Sequence of protein 2:
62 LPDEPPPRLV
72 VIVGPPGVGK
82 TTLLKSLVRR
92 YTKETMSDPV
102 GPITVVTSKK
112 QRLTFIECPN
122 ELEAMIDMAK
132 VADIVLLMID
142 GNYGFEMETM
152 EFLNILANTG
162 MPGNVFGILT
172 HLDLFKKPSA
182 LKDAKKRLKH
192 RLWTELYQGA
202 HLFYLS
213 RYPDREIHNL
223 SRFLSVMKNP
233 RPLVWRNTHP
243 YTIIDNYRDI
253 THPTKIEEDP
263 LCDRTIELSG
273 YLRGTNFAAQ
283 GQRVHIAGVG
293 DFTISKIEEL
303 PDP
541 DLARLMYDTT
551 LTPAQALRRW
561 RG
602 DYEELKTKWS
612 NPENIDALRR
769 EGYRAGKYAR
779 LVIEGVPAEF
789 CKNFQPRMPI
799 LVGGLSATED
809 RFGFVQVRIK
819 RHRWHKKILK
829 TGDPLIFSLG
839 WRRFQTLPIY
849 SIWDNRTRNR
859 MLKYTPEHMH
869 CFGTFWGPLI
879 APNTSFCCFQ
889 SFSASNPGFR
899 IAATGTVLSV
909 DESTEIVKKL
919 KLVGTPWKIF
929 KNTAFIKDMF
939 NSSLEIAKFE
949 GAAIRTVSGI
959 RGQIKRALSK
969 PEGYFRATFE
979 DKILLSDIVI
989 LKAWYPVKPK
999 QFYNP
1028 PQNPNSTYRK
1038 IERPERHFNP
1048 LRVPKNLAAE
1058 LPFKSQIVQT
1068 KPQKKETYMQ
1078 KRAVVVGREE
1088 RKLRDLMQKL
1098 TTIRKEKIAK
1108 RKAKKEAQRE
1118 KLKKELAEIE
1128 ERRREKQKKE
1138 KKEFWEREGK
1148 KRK

Interface contacts:
Residue F1060 in protein 2 contacts residue R70 in protein 1 (closest heavy-atom distance 3.3 Å).
Residue Q1070 in protein 2 interacts with residue N93 in protein 1 (closest heavy-atom distance 3.4 Å).
Residue D979 in protein 2 interacts with residue Y34 in protein 1 (closest heavy-atom distance 3.3 Å).
Residue S984 in protein 2 contacts residue I27 in protein 1 (closest heavy-atom distance 3.1 Å).
Residue Q1066 in protein 2 interacts with residue D88 in protein 1 (closest heavy-atom distance 3.5 Å).
Residue Y1075 in protein 2 contacts residue K105 in protein 1 (closest heavy-atom distance 3.3 Å).
Residue R1043 in protein 2 contacts residue D33 in protein 1 (closest heavy-atom distance 3.6 Å).
Residue Q1066 in protein 2 interacts with residue V87 in protein 1 (closest heavy-atom distance 3.0 Å).
Residue I1038 in protein 2 is in contact with residue E15 in protein 1 (closest heavy-atom distance 3.4 Å).
Residue N1046 in protein 2 contacts residue K44 in protein 1 (closest heavy-atom distance 3.3 Å).
Residue R1040 in protein 2 interacts with residue K30 in protein 1 (closest heavy-atom distance 3.6 Å).
Residue K919 in protein 2 is in contact with residue R16 in protein 1 (closest heavy-atom distance 3.5 Å).
Residue Q1063 in protein 2 is in contact with residue R70 in protein 1 (closest heavy-atom distance 2.3 Å).
Residue S984 in protein 2 is in contact with residue Q18 in protein 1 (closest heavy-atom distance 3.0 Å).
Residue D985 in protein 2 contacts residue R22 in protein 1 (closest heavy-atom distance 2.7 Å).
Residue S984 in protein 2 is in contact with residue R22 in protein 1 (closest heavy-atom distance 3.4 Å).
Residue R1079 in protein 2 contacts residue L104 in protein 1 (closest heavy-atom distance 3.4 Å).
Residue F1045 in protein 2 contacts residue D40 in protein 1 (closest heavy-atom distance 3.6 Å).
Residue Q1070 in protein 2 contacts residue R91 in protein 1 (closest heavy-atom distance 3.5 Å).
Residue T923 in protein 2 is in contact with residue R22 in protein 1 (closest heavy-atom distance 2.5 Å).
Residue Y1035 in protein 2 is in contact with residue K14 in protein 1 (closest heavy-atom distance 3.6 Å).
Residue V1065 in protein 2 contacts residue V87 in protein 1 (closest heavy-atom distance 3.3 Å).
Residue P1041 in protein 2 interacts with residue I27 in protein 1 (closest heavy-atom distance 3.7 Å).
Residue Q1063 in protein 2 contacts residue V87 in protein 1 (closest heavy-atom distance 3.5 Å).
Residue I1064 in protein 2 interacts with residue T86 in protein 1 (closest heavy-atom distance 3.3 Å).
Residue R1079 in protein 2 interacts with residue Q107 in protein 1 (closest heavy-atom distance 2.4 Å).
Residue A1055 in protein 2 is in contact with residue G85 in protein 1 (closest heavy-atom distance 3.1 Å).
Residue R1036 in protein 2 interacts with residue Q18 in protein 1 (closest heavy-atom distance 2.5 Å).
Residue P1059 in protein 2 is in contact with residue K54 in protein 1 (closest heavy-atom distance 3.6 Å).
Residue S956 in protein 2 contacts residue K30 in protein 1 (closest heavy-atom distance 3.2 Å).
Residue I958 in protein 2 contacts residue Y34 in protein 1 (closest heavy-atom distance 3.4 Å).
Residue L982 in protein 2 contacts residue R37 in protein 1 (closest heavy-atom distance 3.4 Å).
Residue F1045 in protein 2 is in contact with residue R37 in protein 1 (closest heavy-atom distance 3.5 Å).
Residue L983 in protein 2 interacts with residue R22 in protein 1 (closest heavy-atom distance 2.9 Å).
Residue I981 in protein 2 interacts with residue R37 in protein 1 (closest heavy-atom distance 3.6 Å).
Residue P1059 in protein 2 interacts with residue R58 in protein 1 (closest heavy-atom distance 3.7 Å).
Residue E1057 in protein 2 contacts residue A55 in protein 1 (closest heavy-atom distance 3.3 Å).
Residue S956 in protein 2 contacts residue K31 in protein 1 (closest heavy-atom distance 3.7 Å).
Residue K1052 in protein 2 interacts with residue G85 in protein 1 (closest heavy-atom distance 3.3 Å).
Residue N1032 in protein 2 is in contact with residue P19 in protein 1 (closest heavy-atom distance 3.4 Å).
Residue P1059 in protein 2 interacts with residue E62 in protein 1 (closest heavy-atom distance 3.6 Å).
Residue I986 in protein 2 is in contact with residue L28 in protein 1 (closest heavy-atom distance 3.7 Å).
Residue S984 in protein 2 contacts residue L28 in protein 1 (closest heavy-atom distance 3.2 Å).
Residue E1057 in protein 2 contacts residue R58 in protein 1 (closest heavy-atom distance 2.9 Å).
Residue P1069 in protein 2 contacts residue R91 in protein 1 (closest heavy-atom distance 3.4 Å).
Residue A1056 in protein 2 is in contact with residue G85 in protein 1 (closest heavy-atom distance 3.5 Å).
Residue F1045 in protein 2 contacts residue L36 in protein 1 (closest heavy-atom distance 3.5 Å).
Residue N1032 in protein 2 is in contact with residue L20 in protein 1 (closest heavy-atom distance 3.4 Å).
Residue S956 in protein 2 interacts with residue E29 in protein 1 (closest heavy-atom distance 2.7 Å).
Residue K1068 in protein 2 is in contact with residue R91 in protein 1 (closest heavy-atom distance 2.6 Å).
Residue L983 in protein 2 contacts residue L25 in protein 1 (closest heavy-atom distance 3.6 Å).
Residue V955 in protein 2 is in contact with residue K30 in protein 1 (closest heavy-atom distance 3.0 Å).
Residue R1040 in protein 2 contacts residue K32 in protein 1 (closest heavy-atom distance 3.4 Å).
Residue I986 in protein 2 contacts residue R22 in protein 1 (closest heavy-atom distance 3.3 Å).
Residue F1060 in protein 2 is in contact with residue E62 in protein 1 (closest heavy-atom distance 3.2 Å).
Residue F1060 in protein 2 interacts with residue Y64 in protein 1 (closest heavy-atom distance 3.4 Å).
Residue I1064 in protein 2 interacts with residue V87 in protein 1 (closest heavy-atom distance 2.8 Å).
Residue Y1035 in protein 2 interacts with residue R16 in protein 1 (closest heavy-atom distance 3.6 Å).
Residue K1061 in protein 2 contacts residue Y64 in protein 1 (closest heavy-atom distance 3.5 Å).
Residue K980 in protein 2 contacts residue R37 in protein 1 (closest heavy-atom distance 2.7 Å).

These two protein chains interact to form a complex.

Sequence of protein 1:
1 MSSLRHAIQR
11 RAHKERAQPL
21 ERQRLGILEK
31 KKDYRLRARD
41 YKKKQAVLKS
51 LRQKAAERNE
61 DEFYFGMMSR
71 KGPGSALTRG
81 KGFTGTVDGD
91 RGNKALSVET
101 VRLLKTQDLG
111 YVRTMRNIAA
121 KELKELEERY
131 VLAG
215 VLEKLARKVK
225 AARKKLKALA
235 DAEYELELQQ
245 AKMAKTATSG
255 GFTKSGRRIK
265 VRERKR